Residue-level contacts at the interface:
Residue T317 in protein 2 interacts with residue V11 in protein 1 (closest heavy-atom distance 4.8 Å).
Residue T317 in protein 2 is in contact with residue P12 in protein 1 (closest heavy-atom distance 4.3 Å).
Residue D315 in protein 2 contacts residue P12 in protein 1 (closest heavy-atom distance 3.4 Å).
Residue Y318 in protein 2 is in contact with residue A13 in protein 1 (closest heavy-atom distance 4.7 Å).
Residue L324 in protein 2 is in contact with residue L9 in protein 1 (closest heavy-atom distance 4.7 Å).
Residue Y318 in protein 2 is in contact with residue S8 in protein 1 (closest heavy-atom distance 4.3 Å).
Residue H313 in protein 2 interacts with residue N10 in protein 1 (closest heavy-atom distance 3.4 Å).
Residue Y318 in protein 2 is in contact with residue V11 in protein 1 (closest heavy-atom distance 3.1 Å).
Residue T317 in protein 2 interacts with residue A13 in protein 1 (closest heavy-atom distance 3.4 Å).
Residue Y318 in protein 2 interacts with residue N10 in protein 1 (closest heavy-atom distance 2.8 Å).
Residue Y318 in protein 2 contacts residue P12 in protein 1 (closest heavy-atom distance 3.2 Å).
Residue L324 in protein 2 is in contact with residue N10 in protein 1 (closest heavy-atom distance 4.6 Å).
Residue G319 in protein 2 interacts with residue S8 in protein 1 (closest heavy-atom distance 3.7 Å).
Residue T317 in protein 2 interacts with residue S8 in protein 1 (closest heavy-atom distance 4.6 Å).
Residue Y318 in protein 2 contacts residue L9 in protein 1 (closest heavy-atom distance 3.6 Å).
Residue G320 in protein 2 contacts residue L9 in protein 1 (closest heavy-atom distance 3.9 Å).
Residue G319 in protein 2 contacts residue L9 in protein 1 (closest heavy-atom distance 4.4 Å).

The following describes two proteins that form a bound complex.

Sequence of protein 2:
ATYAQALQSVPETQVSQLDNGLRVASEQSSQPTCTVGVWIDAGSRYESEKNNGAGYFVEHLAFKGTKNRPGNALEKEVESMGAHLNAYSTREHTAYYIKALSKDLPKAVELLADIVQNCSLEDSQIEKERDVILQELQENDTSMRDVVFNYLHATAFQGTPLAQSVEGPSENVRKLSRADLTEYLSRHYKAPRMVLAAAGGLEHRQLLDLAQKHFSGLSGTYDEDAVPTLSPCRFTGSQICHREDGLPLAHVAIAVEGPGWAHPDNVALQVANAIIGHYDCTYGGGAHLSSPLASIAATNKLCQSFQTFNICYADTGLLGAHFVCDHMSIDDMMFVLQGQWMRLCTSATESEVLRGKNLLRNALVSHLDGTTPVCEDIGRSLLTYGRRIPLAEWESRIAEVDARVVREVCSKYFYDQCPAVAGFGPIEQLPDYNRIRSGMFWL

Sequence of protein 1:
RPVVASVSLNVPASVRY